Sequence of the second protein:
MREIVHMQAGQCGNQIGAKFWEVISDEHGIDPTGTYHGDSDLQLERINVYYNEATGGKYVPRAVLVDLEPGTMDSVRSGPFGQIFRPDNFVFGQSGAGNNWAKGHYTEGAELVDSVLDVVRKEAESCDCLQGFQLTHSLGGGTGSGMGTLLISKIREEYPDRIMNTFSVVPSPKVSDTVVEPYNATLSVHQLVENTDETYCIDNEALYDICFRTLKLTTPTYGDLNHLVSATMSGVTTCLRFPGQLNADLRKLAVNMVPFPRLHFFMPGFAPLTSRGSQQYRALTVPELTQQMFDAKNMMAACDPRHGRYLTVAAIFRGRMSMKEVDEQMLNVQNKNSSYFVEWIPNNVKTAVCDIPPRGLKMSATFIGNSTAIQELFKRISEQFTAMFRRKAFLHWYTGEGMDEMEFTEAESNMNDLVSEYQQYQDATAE

Sequence of the first protein:
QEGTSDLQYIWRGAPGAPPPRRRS

Residue-level contacts at the interface:
Residue R359 in the second protein contacts residue G82 in the first protein (closest heavy-atom distance 4.3 Å).
Residue L217 in the second protein is in contact with residue T73 in the first protein (closest heavy-atom distance 3.2 Å).
Residue F270 in the second protein is in contact with residue I79 in the first protein (closest heavy-atom distance 4.1 Å).
Residue G360 in the second protein interacts with residue G82 in the first protein (closest heavy-atom distance 4.6 Å).
Residue R276 in the second protein is in contact with residue T73 in the first protein (closest heavy-atom distance 3.5 Å).
Residue E45 in the second protein interacts with residue R92 in the first protein (closest heavy-atom distance 4.4 Å).
Residue F270 in the second protein contacts residue W80 in the first protein (closest heavy-atom distance 4.3 Å).
Residue K216 in the second protein is in contact with residue T73 in the first protein (closest heavy-atom distance 4.4 Å).
Residue K216 in the second protein contacts residue E71 in the first protein (closest heavy-atom distance 3.5 Å).
Residue R359 in the second protein is in contact with residue R90 in the first protein (closest heavy-atom distance 3.4 Å).
Residue G277 in the second protein is in contact with residue E71 in the first protein (closest heavy-atom distance 3.4 Å).
Residue L273 in the second protein is in contact with residue I79 in the first protein (closest heavy-atom distance 3.7 Å).
Residue L217 in the second protein contacts residue L76 in the first protein (closest heavy-atom distance 4.6 Å).
Residue R276 in the second protein is in contact with residue Q70 in the first protein (closest heavy-atom distance 3.6 Å).
Residue L228 in the second protein interacts with residue L76 in the first protein (closest heavy-atom distance 3.7 Å).
Residue L215 in the second protein is in contact with residue I79 in the first protein (closest heavy-atom distance 4.4 Å).
Residue R320 in the second protein contacts residue S93 in the first protein (closest heavy-atom distance 2.6 Å).
Residue E27 in the second protein interacts with residue W80 in the first protein (closest heavy-atom distance 4.1 Å).
Residue L217 in the second protein is in contact with residue S74 in the first protein (closest heavy-atom distance 3.3 Å).
Residue G360 in the second protein is in contact with residue R90 in the first protein (closest heavy-atom distance 4.7 Å).
Residue L217 in the second protein interacts with residue D75 in the first protein (closest heavy-atom distance 4.0 Å).
Residue D355 in the second protein is in contact with residue S93 in the first protein (closest heavy-atom distance 4.3 Å).
Residue H227 in the second protein interacts with residue Q77 in the first protein (closest heavy-atom distance 3.2 Å).
Residue S278 in the second protein contacts residue E71 in the first protein (closest heavy-atom distance 4.3 Å).
Residue P358 in the second protein is in contact with residue W80 in the first protein (closest heavy-atom distance 4.1 Å).
Residue S275 in the second protein contacts residue T73 in the first protein (closest heavy-atom distance 4.0 Å).
Residue R320 in the second protein contacts residue R92 in the first protein (closest heavy-atom distance 4.1 Å).
Residue R276 in the second protein is in contact with residue Y78 in the first protein (closest heavy-atom distance 3.5 Å).
Residue D39 in the second protein contacts residue P89 in the first protein (closest heavy-atom distance 3.5 Å).
Residue R276 in the second protein is in contact with residue G72 in the first protein (closest heavy-atom distance 3.2 Å).
Residue R359 in the second protein interacts with residue R81 in the first protein (closest heavy-atom distance 4.0 Å).
Residue R359 in the second protein is in contact with residue W80 in the first protein (closest heavy-atom distance 2.8 Å).
Residue I356 in the second protein contacts residue R90 in the first protein (closest heavy-atom distance 3.6 Å).
Residue P358 in the second protein contacts residue R90 in the first protein (closest heavy-atom distance 4.1 Å).
Residue L215 in the second protein contacts residue Y78 in the first protein (closest heavy-atom distance 3.4 Å).
Residue D41 in the second protein interacts with residue R92 in the first protein (closest heavy-atom distance 4.1 Å).
Residue A231 in the second protein contacts residue W80 in the first protein (closest heavy-atom distance 3.5 Å).
Residue L215 in the second protein contacts residue T73 in the first protein (closest heavy-atom distance 2.9 Å).
Residue Q279 in the second protein is in contact with residue I79 in the first protein (closest heavy-atom distance 4.5 Å).
Residue D224 in the second protein is in contact with residue L76 in the first protein (closest heavy-atom distance 3.2 Å).
Residue R359 in the second protein is in contact with residue P89 in the first protein (closest heavy-atom distance 4.0 Å).
Residue R276 in the second protein contacts residue E71 in the first protein (closest heavy-atom distance 3.8 Å).
Residue S275 in the second protein interacts with residue E71 in the first protein (closest heavy-atom distance 3.1 Å).
Residue P357 in the second protein contacts residue R90 in the first protein (closest heavy-atom distance 3.4 Å).
Residue K19 in the second protein is in contact with residue Q77 in the first protein (closest heavy-atom distance 3.7 Å).
Residue H227 in the second protein interacts with residue L76 in the first protein (closest heavy-atom distance 3.6 Å).
Residue H227 in the second protein is in contact with residue W80 in the first protein (closest heavy-atom distance 3.2 Å).
Residue L361 in the second protein contacts residue I79 in the first protein (closest heavy-atom distance 3.3 Å).
Residue S275 in the second protein interacts with residue Y78 in the first protein (closest heavy-atom distance 3.9 Å).
Residue S40 in the second protein is in contact with residue P89 in the first protein (closest heavy-atom distance 3.7 Å).
Residue L215 in the second protein interacts with residue L76 in the first protein (closest heavy-atom distance 4.1 Å).
Residue G360 in the second protein is in contact with residue I79 in the first protein (closest heavy-atom distance 4.6 Å).
Residue T219 in the second protein contacts residue S74 in the first protein (closest heavy-atom distance 4.3 Å).
Residue D224 in the second protein interacts with residue D75 in the first protein (closest heavy-atom distance 3.2 Å).
Residue L42 in the second protein interacts with residue R92 in the first protein (closest heavy-atom distance 3.7 Å).
Residue G360 in the second protein is in contact with residue W80 in the first protein (closest heavy-atom distance 3.2 Å).
Residue Q279 in the second protein contacts residue Y78 in the first protein (closest heavy-atom distance 3.5 Å).
Residue T274 in the second protein interacts with residue Y78 in the first protein (closest heavy-atom distance 3.2 Å).
Residue R320 in the second protein contacts residue R91 in the first protein (closest heavy-atom distance 3.2 Å).
Residue P272 in the second protein interacts with residue I79 in the first protein (closest heavy-atom distance 4.3 Å).

These two protein chains interact to form a complex.